Sequence of the first protein:
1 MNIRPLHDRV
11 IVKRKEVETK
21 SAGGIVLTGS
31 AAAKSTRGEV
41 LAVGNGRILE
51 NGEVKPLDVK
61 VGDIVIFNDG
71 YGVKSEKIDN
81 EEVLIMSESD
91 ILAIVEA

Sequence of the second protein:
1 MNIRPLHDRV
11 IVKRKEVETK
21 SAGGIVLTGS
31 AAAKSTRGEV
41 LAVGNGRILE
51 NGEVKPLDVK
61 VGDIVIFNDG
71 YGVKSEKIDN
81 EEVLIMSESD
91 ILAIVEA

Interface contacts:
Residue I66 in the first protein interacts with residue I3 in the second protein (closest heavy-atom distance 3.7 Å).
Residue E88 in the first protein is in contact with residue H7 in the second protein (closest heavy-atom distance 3.6 Å).
Residue S21 in the first protein contacts residue N80 in the second protein (closest heavy-atom distance 5.0 Å).
Residue G52 in the first protein is in contact with residue N51 in the second protein (closest heavy-atom distance 2.9 Å).
Residue E96 in the first protein contacts residue M1 in the second protein (closest heavy-atom distance 2.9 Å).
Residue G24 in the first protein is in contact with residue N80 in the second protein (closest heavy-atom distance 4.5 Å).
Residue T36 in the first protein is in contact with residue E76 in the second protein (closest heavy-atom distance 2.8 Å).
Residue L92 in the first protein contacts residue K74 in the second protein (closest heavy-atom distance 4.2 Å).
Residue E50 in the first protein contacts residue N51 in the second protein (closest heavy-atom distance 3.1 Å).
Residue L49 in the first protein is in contact with residue N51 in the second protein (closest heavy-atom distance 4.5 Å).
Residue A93 in the first protein interacts with residue R4 in the second protein (closest heavy-atom distance 2.9 Å).
Residue I94 in the first protein contacts residue P5 in the second protein (closest heavy-atom distance 4.4 Å).
Residue L92 in the first protein contacts residue P5 in the second protein (closest heavy-atom distance 3.4 Å).
Residue D58 in the first protein interacts with residue H7 in the second protein (closest heavy-atom distance 3.8 Å).
Residue G23 in the first protein interacts with residue N80 in the second protein (closest heavy-atom distance 3.5 Å).
Residue E50 in the first protein contacts residue G52 in the second protein (closest heavy-atom distance 4.0 Å).
Residue A97 in the first protein contacts residue N2 in the second protein (closest heavy-atom distance 3.1 Å).
Residue E96 in the first protein contacts residue I3 in the second protein (closest heavy-atom distance 4.2 Å).
Residue R37 in the first protein contacts residue K77 in the second protein (closest heavy-atom distance 3.4 Å).
Residue R47 in the first protein is in contact with residue I48 in the second protein (closest heavy-atom distance 4.2 Å).
Residue A22 in the first protein is in contact with residue N80 in the second protein (closest heavy-atom distance 4.1 Å).
Residue L92 in the first protein is in contact with residue R9 in the second protein (closest heavy-atom distance 3.1 Å).
Residue R37 in the first protein contacts residue I78 in the second protein (closest heavy-atom distance 3.7 Å).
Residue V95 in the first protein is in contact with residue R4 in the second protein (closest heavy-atom distance 4.9 Å).
Residue I66 in the first protein contacts residue I85 in the second protein (closest heavy-atom distance 5.0 Å).
Residue V95 in the first protein contacts residue N2 in the second protein (closest heavy-atom distance 3.7 Å).
Residue D58 in the first protein is in contact with residue N45 in the second protein (closest heavy-atom distance 3.4 Å).
Residue I91 in the first protein contacts residue L6 in the second protein (closest heavy-atom distance 3.6 Å).
Residue V95 in the first protein is in contact with residue I3 in the second protein (closest heavy-atom distance 4.5 Å).
Residue I94 in the first protein is in contact with residue N2 in the second protein (closest heavy-atom distance 4.1 Å).
Residue E50 in the first protein is in contact with residue E50 in the second protein (closest heavy-atom distance 2.8 Å).
Residue I66 in the first protein is in contact with residue E76 in the second protein (closest heavy-atom distance 4.1 Å).
Residue I94 in the first protein is in contact with residue I3 in the second protein (closest heavy-atom distance 3.4 Å).
Residue A93 in the first protein interacts with residue I85 in the second protein (closest heavy-atom distance 4.9 Å).
Residue V95 in the first protein interacts with residue M1 in the second protein (closest heavy-atom distance 4.1 Å).
Residue A93 in the first protein interacts with residue L6 in the second protein (closest heavy-atom distance 4.2 Å).
Residue L92 in the first protein interacts with residue R4 in the second protein (closest heavy-atom distance 4.6 Å).
Residue L92 in the first protein interacts with residue L6 in the second protein (closest heavy-atom distance 2.7 Å).
Residue L92 in the first protein is in contact with residue I85 in the second protein (closest heavy-atom distance 4.3 Å).
Residue A93 in the first protein contacts residue I11 in the second protein (closest heavy-atom distance 4.4 Å).
Residue A97 in the first protein contacts residue M1 in the second protein (closest heavy-atom distance 2.7 Å).
Residue D58 in the first protein is in contact with residue L6 in the second protein (closest heavy-atom distance 4.2 Å).
Residue R47 in the first protein contacts residue L49 in the second protein (closest heavy-atom distance 4.8 Å).
Residue I94 in the first protein contacts residue R4 in the second protein (closest heavy-atom distance 2.5 Å).
Residue A93 in the first protein interacts with residue I3 in the second protein (closest heavy-atom distance 4.5 Å).
Residue E53 in the first protein interacts with residue N51 in the second protein (closest heavy-atom distance 4.5 Å).
Residue I66 in the first protein interacts with residue I78 in the second protein (closest heavy-atom distance 4.8 Å).
Residue E88 in the first protein contacts residue L6 in the second protein (closest heavy-atom distance 4.2 Å).
Residue V59 in the first protein interacts with residue L6 in the second protein (closest heavy-atom distance 4.2 Å).
Residue R37 in the first protein is in contact with residue E76 in the second protein (closest heavy-atom distance 2.7 Å).
Residue A93 in the first protein contacts residue P5 in the second protein (closest heavy-atom distance 3.5 Å).
Residue E96 in the first protein contacts residue N2 in the second protein (closest heavy-atom distance 2.8 Å).
Residue K55 in the first protein interacts with residue N51 in the second protein (closest heavy-atom distance 3.2 Å).
Residue E96 in the first protein is in contact with residue R4 in the second protein (closest heavy-atom distance 3.3 Å).
Residue N68 in the first protein interacts with residue K74 in the second protein (closest heavy-atom distance 2.8 Å).
Residue I94 in the first protein interacts with residue L6 in the second protein (closest heavy-atom distance 3.8 Å).
Residue D58 in the first protein contacts residue I48 in the second protein (closest heavy-atom distance 4.1 Å).

The following describes two proteins that form a bound complex.